Sequence of the first protein:
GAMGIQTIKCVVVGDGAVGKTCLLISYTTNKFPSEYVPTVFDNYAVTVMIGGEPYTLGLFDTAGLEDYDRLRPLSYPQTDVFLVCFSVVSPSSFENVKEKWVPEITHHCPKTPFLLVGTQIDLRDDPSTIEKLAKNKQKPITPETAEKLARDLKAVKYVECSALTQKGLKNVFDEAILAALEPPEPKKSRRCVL

Residue-level contacts at the interface:
Residue T47 in the first protein is in contact with residue Q12 in the second protein (closest heavy-atom distance 2.9 Å).
Residue N43 in the first protein contacts residue T81 in the second protein (closest heavy-atom distance 3.9 Å).
Residue T28 in the first protein is in contact with residue F14 in the second protein (closest heavy-atom distance 3.3 Å).
Residue M49 in the first protein is in contact with residue I8 in the second protein (closest heavy-atom distance 3.3 Å).
Residue Y68 in the first protein contacts residue V23 in the second protein (closest heavy-atom distance 3.6 Å).
Residue V46 in the first protein contacts residue D13 in the second protein (closest heavy-atom distance 3.9 Å).
Residue D42 in the first protein interacts with residue S18 in the second protein (closest heavy-atom distance 3.6 Å).
Residue V46 in the first protein contacts residue P11 in the second protein (closest heavy-atom distance 3.8 Å).
Residue D42 in the first protein is in contact with residue S19 in the second protein (closest heavy-atom distance 3.5 Å).
Residue I177 in the first protein is in contact with residue I8 in the second protein (closest heavy-atom distance 3.6 Å).
Residue Q78 in the first protein is in contact with residue Q79 in the second protein (closest heavy-atom distance 4.0 Å).
Residue I50 in the first protein is in contact with residue I8 in the second protein (closest heavy-atom distance 4.2 Å).
Residue V48 in the first protein contacts residue P11 in the second protein (closest heavy-atom distance 3.9 Å).
Residue L74 in the first protein interacts with residue I20 in the second protein (closest heavy-atom distance 3.9 Å).
Residue N43 in the first protein is in contact with residue P16 in the second protein (closest heavy-atom distance 3.7 Å).
Residue N43 in the first protein is in contact with residue V17 in the second protein (closest heavy-atom distance 2.7 Å).
Residue F60 in the first protein is in contact with residue S80 in the second protein (closest heavy-atom distance 3.7 Å).
Residue Y44 in the first protein contacts residue F14 in the second protein (closest heavy-atom distance 3.2 Å).
Residue Y27 in the first protein is in contact with residue P11 in the second protein (closest heavy-atom distance 3.1 Å).
Residue F41 in the first protein interacts with residue I20 in the second protein (closest heavy-atom distance 3.2 Å).
Residue I50 in the first protein interacts with residue V7 in the second protein (closest heavy-atom distance 3.4 Å).
Residue Y68 in the first protein is in contact with residue D24 in the second protein (closest heavy-atom distance 2.8 Å).
Residue I50 in the first protein is in contact with residue I6 in the second protein (closest heavy-atom distance 4.1 Å).
Residue T29 in the first protein contacts residue F14 in the second protein (closest heavy-atom distance 3.5 Å).
Residue Y44 in the first protein is in contact with residue V17 in the second protein (closest heavy-atom distance 4.0 Å).
Residue G1 in the first protein contacts residue Y38 in the second protein (closest heavy-atom distance 3.2 Å).
Residue L74 in the first protein interacts with residue G82 in the second protein (closest heavy-atom distance 3.8 Å).
Residue V46 in the first protein contacts residue Q12 in the second protein (closest heavy-atom distance 3.5 Å).
Residue F41 in the first protein contacts residue S19 in the second protein (closest heavy-atom distance 3.0 Å).
Residue V48 in the first protein is in contact with residue M10 in the second protein (closest heavy-atom distance 4.1 Å).
Residue A45 in the first protein interacts with residue R15 in the second protein (closest heavy-atom distance 2.8 Å).
Residue N43 in the first protein contacts residue S18 in the second protein (closest heavy-atom distance 2.9 Å).
Residue M49 in the first protein interacts with residue Q12 in the second protein (closest heavy-atom distance 3.5 Å).
Residue K170 in the first protein contacts residue I8 in the second protein (closest heavy-atom distance 2.8 Å).
Residue T47 in the first protein interacts with residue M10 in the second protein (closest heavy-atom distance 4.1 Å).
Residue G1 in the first protein contacts residue D13 in the second protein (closest heavy-atom distance 3.6 Å).
Residue Y44 in the first protein interacts with residue P16 in the second protein (closest heavy-atom distance 3.6 Å).
Residue V40 in the first protein contacts residue V23 in the second protein (closest heavy-atom distance 3.5 Å).
Residue F41 in the first protein interacts with residue S18 in the second protein (closest heavy-atom distance 3.7 Å).
Residue D174 in the first protein contacts residue I8 in the second protein (closest heavy-atom distance 3.6 Å).
Residue K170 in the first protein is in contact with residue S9 in the second protein (closest heavy-atom distance 3.7 Å).
Residue A45 in the first protein interacts with residue F14 in the second protein (closest heavy-atom distance 3.6 Å).
Residue M49 in the first protein is in contact with residue S9 in the second protein (closest heavy-atom distance 2.8 Å).
Residue M49 in the first protein is in contact with residue V7 in the second protein (closest heavy-atom distance 3.5 Å).
Residue T47 in the first protein contacts residue P11 in the second protein (closest heavy-atom distance 3.6 Å).
Residue L71 in the first protein is in contact with residue V23 in the second protein (closest heavy-atom distance 3.9 Å).
Residue Y44 in the first protein interacts with residue R15 in the second protein (closest heavy-atom distance 3.1 Å).
Residue V48 in the first protein contacts residue S9 in the second protein (closest heavy-atom distance 3.8 Å).
Residue K170 in the first protein contacts residue M10 in the second protein (closest heavy-atom distance 3.3 Å).
Residue A2 in the first protein interacts with residue Y38 in the second protein (closest heavy-atom distance 3.3 Å).
Residue A45 in the first protein interacts with residue D13 in the second protein (closest heavy-atom distance 3.4 Å).
Residue V40 in the first protein is in contact with residue I20 in the second protein (closest heavy-atom distance 3.8 Å).
Residue G51 in the first protein is in contact with residue V7 in the second protein (closest heavy-atom distance 3.1 Å).
Residue F41 in the first protein contacts residue T81 in the second protein (closest heavy-atom distance 3.6 Å).
Residue L74 in the first protein interacts with residue R31 in the second protein (closest heavy-atom distance 3.8 Å).
Residue F41 in the first protein interacts with residue L83 in the second protein (closest heavy-atom distance 3.6 Å).
Residue A45 in the first protein contacts residue V17 in the second protein (closest heavy-atom distance 4.1 Å).
Residue F60 in the first protein is in contact with residue T81 in the second protein (closest heavy-atom distance 4.0 Å).
Residue L178 in the first protein interacts with residue I8 in the second protein (closest heavy-atom distance 4.1 Å).
Residue V46 in the first protein is in contact with residue F14 in the second protein (closest heavy-atom distance 4.0 Å).

Sequence of the second protein:
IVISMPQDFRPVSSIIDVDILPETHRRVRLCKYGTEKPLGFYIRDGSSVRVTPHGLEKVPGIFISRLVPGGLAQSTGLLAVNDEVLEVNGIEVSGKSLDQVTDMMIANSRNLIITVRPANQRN

This data describes a binding interaction between two proteins.